This data describes a binding interaction between two proteins.

Sequence of protein 1:
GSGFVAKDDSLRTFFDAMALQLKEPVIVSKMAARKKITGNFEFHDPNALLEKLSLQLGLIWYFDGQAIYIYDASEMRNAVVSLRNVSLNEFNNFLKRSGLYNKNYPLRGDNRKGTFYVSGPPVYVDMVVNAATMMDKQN

Sequence of protein 2:
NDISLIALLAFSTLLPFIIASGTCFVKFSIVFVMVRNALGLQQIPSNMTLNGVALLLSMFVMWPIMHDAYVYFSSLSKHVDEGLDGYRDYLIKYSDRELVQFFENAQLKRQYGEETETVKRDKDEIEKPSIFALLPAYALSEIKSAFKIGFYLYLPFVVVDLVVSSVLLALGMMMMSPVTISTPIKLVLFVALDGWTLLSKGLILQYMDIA

Contacts between the two chains:
Residue D97 in protein 2 is in contact with residue R65 in protein 1 (closest heavy-atom distance 5.0 Å).
Residue D97 in protein 2 interacts with residue K61 in protein 1 (closest heavy-atom distance 4.2 Å).
Residue I138 in protein 2 contacts residue R65 in protein 1 (closest heavy-atom distance 3.9 Å).
Residue I138 in protein 2 is in contact with residue K66 in protein 1 (closest heavy-atom distance 4.3 Å).
Residue K140 in protein 2 contacts residue R65 in protein 1 (closest heavy-atom distance 3.6 Å).
Residue E137 in protein 2 contacts residue R65 in protein 1 (closest heavy-atom distance 4.0 Å).
Residue I138 in protein 2 is in contact with residue M62 in protein 1 (closest heavy-atom distance 3.7 Å).